Sequence of protein 1:
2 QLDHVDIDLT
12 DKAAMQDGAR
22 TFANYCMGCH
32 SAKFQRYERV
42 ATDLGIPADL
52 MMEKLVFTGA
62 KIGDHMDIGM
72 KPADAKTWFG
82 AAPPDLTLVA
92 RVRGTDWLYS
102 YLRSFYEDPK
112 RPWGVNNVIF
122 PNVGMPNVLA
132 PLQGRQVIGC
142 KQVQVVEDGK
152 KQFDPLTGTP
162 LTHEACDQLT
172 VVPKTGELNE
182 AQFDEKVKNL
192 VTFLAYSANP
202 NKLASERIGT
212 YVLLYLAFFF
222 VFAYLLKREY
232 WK

Residue-level contacts at the interface:
Residue R75 in protein 2 interacts with residue T88 in protein 1 (closest heavy-atom distance 3.7 Å).
Residue F67 in protein 2 contacts residue L89 in protein 1 (closest heavy-atom distance 3.6 Å).
Residue V249 in protein 2 contacts residue F220 in protein 1 (closest heavy-atom distance 3.3 Å).
Residue Y239 in protein 2 interacts with residue Y231 in protein 1 (closest heavy-atom distance 2.9 Å).
Residue M74 in protein 2 is in contact with residue N202 in protein 1 (closest heavy-atom distance 2.9 Å).
Residue V249 in protein 2 contacts residue L217 in protein 1 (closest heavy-atom distance 3.6 Å).
Residue V246 in protein 2 interacts with residue A224 in protein 1 (closest heavy-atom distance 3.1 Å).
Residue E264 in protein 2 contacts residue R92 in protein 1 (closest heavy-atom distance 2.8 Å).
Residue M277 in protein 2 is in contact with residue F35 in protein 1 (closest heavy-atom distance 3.4 Å).
Residue R75 in protein 2 contacts residue R40 in protein 1 (closest heavy-atom distance 2.6 Å).
Residue Y85 in protein 2 contacts residue R92 in protein 1 (closest heavy-atom distance 2.4 Å).
Residue D76 in protein 2 is in contact with residue R37 in protein 1 (closest heavy-atom distance 2.9 Å).
Residue F260 in protein 2 is in contact with residue E207 in protein 1 (closest heavy-atom distance 3.9 Å).
Residue F275 in protein 2 is in contact with residue R92 in protein 1 (closest heavy-atom distance 3.9 Å).
Residue V246 in protein 2 interacts with residue Y225 in protein 1 (closest heavy-atom distance 3.8 Å).
Residue K29 in protein 2 contacts residue W232 in protein 1 (closest heavy-atom distance 3.9 Å).
Residue F260 in protein 2 is in contact with residue G210 in protein 1 (closest heavy-atom distance 3.4 Å).
Residue F261 in protein 2 interacts with residue L214 in protein 1 (closest heavy-atom distance 3.9 Å).
Residue Y239 in protein 2 is in contact with residue W232 in protein 1 (closest heavy-atom distance 3.0 Å).
Residue L252 in protein 2 contacts residue L217 in protein 1 (closest heavy-atom distance 3.4 Å).
Residue W81 in protein 2 is in contact with residue I209 in protein 1 (closest heavy-atom distance 3.8 Å).
Residue F67 in protein 2 is in contact with residue F35 in protein 1 (closest heavy-atom distance 3.4 Å).
Residue E276 in protein 2 contacts residue P85 in protein 1 (closest heavy-atom distance 3.5 Å).
Residue V249 in protein 2 contacts residue F221 in protein 1 (closest heavy-atom distance 3.5 Å).
Residue R75 in protein 2 interacts with residue P201 in protein 1 (closest heavy-atom distance 3.4 Å).
Residue K243 in protein 2 contacts residue W232 in protein 1 (closest heavy-atom distance 3.8 Å).
Residue V246 in protein 2 is in contact with residue K228 in protein 1 (closest heavy-atom distance 3.4 Å).
Residue K243 in protein 2 contacts residue K228 in protein 1 (closest heavy-atom distance 3.7 Å).
Residue K272 in protein 2 contacts residue R94 in protein 1 (closest heavy-atom distance 3.4 Å).
Residue R75 in protein 2 interacts with residue A199 in protein 1 (closest heavy-atom distance 3.2 Å).
Residue K272 in protein 2 contacts residue V93 in protein 1 (closest heavy-atom distance 3.3 Å).
Residue R75 in protein 2 contacts residue S198 in protein 1 (closest heavy-atom distance 2.5 Å).
Residue F275 in protein 2 contacts residue L89 in protein 1 (closest heavy-atom distance 3.4 Å).
Residue F260 in protein 2 interacts with residue S206 in protein 1 (closest heavy-atom distance 2.7 Å).
Residue A68 in protein 2 is in contact with residue F35 in protein 1 (closest heavy-atom distance 3.7 Å).
Residue E71 in protein 2 interacts with residue L89 in protein 1 (closest heavy-atom distance 3.4 Å).
Residue F261 in protein 2 is in contact with residue G210 in protein 1 (closest heavy-atom distance 3.5 Å).
Residue E71 in protein 2 is in contact with residue F35 in protein 1 (closest heavy-atom distance 3.6 Å).
Residue W81 in protein 2 is in contact with residue N202 in protein 1 (closest heavy-atom distance 3.3 Å).
Residue F260 in protein 2 is in contact with residue I209 in protein 1 (closest heavy-atom distance 3.5 Å).
Residue I245 in protein 2 contacts residue A224 in protein 1 (closest heavy-atom distance 3.9 Å).
Residue Y240 in protein 2 contacts residue W232 in protein 1 (closest heavy-atom distance 3.8 Å).
Residue M277 in protein 2 contacts residue K34 in protein 1 (closest heavy-atom distance 3.8 Å).
Residue V250 in protein 2 is in contact with residue F221 in protein 1 (closest heavy-atom distance 3.5 Å).
Residue F261 in protein 2 contacts residue T211 in protein 1 (closest heavy-atom distance 3.4 Å).
Residue Y85 in protein 2 interacts with residue N200 in protein 1 (closest heavy-atom distance 3.8 Å).
Residue P238 in protein 2 contacts residue Y231 in protein 1 (closest heavy-atom distance 3.0 Å).
Residue R75 in protein 2 interacts with residue F35 in protein 1 (closest heavy-atom distance 2.9 Å).
Residue C256 in protein 2 interacts with residue V213 in protein 1 (closest heavy-atom distance 3.6 Å).
Residue K272 in protein 2 interacts with residue R92 in protein 1 (closest heavy-atom distance 3.3 Å).
Residue W81 in protein 2 contacts residue S206 in protein 1 (closest heavy-atom distance 3.5 Å).
Residue F253 in protein 2 interacts with residue L214 in protein 1 (closest heavy-atom distance 3.5 Å).
Residue F253 in protein 2 interacts with residue L217 in protein 1 (closest heavy-atom distance 3.6 Å).
Residue T257 in protein 2 is in contact with residue L214 in protein 1 (closest heavy-atom distance 3.5 Å).
Residue F261 in protein 2 is in contact with residue E207 in protein 1 (closest heavy-atom distance 3.7 Å).
Residue R75 in protein 2 interacts with residue L89 in protein 1 (closest heavy-atom distance 3.3 Å).
Residue I234 in protein 2 contacts residue W232 in protein 1 (closest heavy-atom distance 3.6 Å).
Residue F275 in protein 2 contacts residue V93 in protein 1 (closest heavy-atom distance 3.5 Å).
Residue E276 in protein 2 is in contact with residue V93 in protein 1 (closest heavy-atom distance 3.7 Å).
Residue C256 in protein 2 is in contact with residue L217 in protein 1 (closest heavy-atom distance 3.7 Å).

Sequence of protein 2:
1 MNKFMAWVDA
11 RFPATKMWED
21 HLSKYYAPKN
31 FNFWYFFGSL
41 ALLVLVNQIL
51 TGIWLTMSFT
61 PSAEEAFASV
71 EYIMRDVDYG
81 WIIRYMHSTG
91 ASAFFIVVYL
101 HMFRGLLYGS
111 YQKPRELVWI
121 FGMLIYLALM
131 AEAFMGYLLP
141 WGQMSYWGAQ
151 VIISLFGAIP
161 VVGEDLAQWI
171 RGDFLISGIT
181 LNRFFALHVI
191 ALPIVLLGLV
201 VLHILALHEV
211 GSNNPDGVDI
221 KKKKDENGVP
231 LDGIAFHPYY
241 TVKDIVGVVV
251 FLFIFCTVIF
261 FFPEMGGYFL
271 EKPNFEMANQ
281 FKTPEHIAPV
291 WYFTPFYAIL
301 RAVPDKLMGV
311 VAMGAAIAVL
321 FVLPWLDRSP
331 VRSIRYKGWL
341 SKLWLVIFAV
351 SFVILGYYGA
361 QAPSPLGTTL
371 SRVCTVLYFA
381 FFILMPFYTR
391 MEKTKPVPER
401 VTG

The following describes two proteins that form a bound complex.